Contacts between the two chains:
Residue N94 in chain A is in contact with residue V11 in chain B (closest heavy-atom distance 4.5 Å).

This data describes a binding interaction between two proteins.

Sequence of chain B:
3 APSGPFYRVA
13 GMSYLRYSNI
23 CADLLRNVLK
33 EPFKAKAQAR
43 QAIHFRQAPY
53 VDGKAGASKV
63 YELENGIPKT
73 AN

Sequence of chain A:
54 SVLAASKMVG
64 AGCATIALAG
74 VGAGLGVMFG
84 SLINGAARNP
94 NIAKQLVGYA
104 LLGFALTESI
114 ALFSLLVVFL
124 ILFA